Sequence of protein 1:
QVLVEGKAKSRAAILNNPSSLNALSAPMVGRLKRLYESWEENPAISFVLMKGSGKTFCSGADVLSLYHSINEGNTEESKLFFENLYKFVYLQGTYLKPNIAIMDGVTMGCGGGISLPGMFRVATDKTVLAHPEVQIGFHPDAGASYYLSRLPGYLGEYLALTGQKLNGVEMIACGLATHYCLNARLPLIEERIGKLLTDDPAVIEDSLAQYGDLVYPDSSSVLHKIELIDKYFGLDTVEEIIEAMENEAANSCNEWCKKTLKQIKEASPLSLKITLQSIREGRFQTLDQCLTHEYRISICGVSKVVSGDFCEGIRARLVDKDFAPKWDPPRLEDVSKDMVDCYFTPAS

Sequence of protein 2:
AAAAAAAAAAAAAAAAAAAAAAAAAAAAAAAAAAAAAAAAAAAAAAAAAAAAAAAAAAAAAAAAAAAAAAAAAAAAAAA

Contacts between the two chains:
Residue P84 in protein 1 is in contact with residue A40 in protein 2 (closest heavy-atom distance 3.9 Å).
Residue E82 in protein 1 interacts with residue A34 in protein 2 (closest heavy-atom distance 3.5 Å).
Residue E82 in protein 1 is in contact with residue A35 in protein 2 (closest heavy-atom distance 3.2 Å).
Residue E82 in protein 1 contacts residue A36 in protein 2 (closest heavy-atom distance 4.9 Å).

The following describes two proteins that form a bound complex.